The following describes two proteins that form a bound complex.

Sequence of protein 1:
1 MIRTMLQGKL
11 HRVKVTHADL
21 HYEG

Sequence of protein 2:
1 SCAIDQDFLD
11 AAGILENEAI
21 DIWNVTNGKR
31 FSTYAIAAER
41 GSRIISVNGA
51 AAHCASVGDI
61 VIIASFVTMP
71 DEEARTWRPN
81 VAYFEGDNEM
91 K

Interface contacts:
Residue G13 in protein 2 is in contact with residue Q7 in protein 1 (closest heavy-atom distance 3.5 Å).
Residue S46 in protein 2 contacts residue H17 in protein 1 (closest heavy-atom distance 3.1 Å).
Residue I45 in protein 2 interacts with residue K14 in protein 1 (closest heavy-atom distance 3.4 Å).
Residue V67 in protein 2 contacts residue T4 in protein 1 (closest heavy-atom distance 3.5 Å).
Residue I63 in protein 2 interacts with residue K9 in protein 1 (closest heavy-atom distance 3.1 Å).
Residue I45 in protein 2 contacts residue V15 in protein 1 (closest heavy-atom distance 3.6 Å).
Residue N80 in protein 2 is in contact with residue K9 in protein 1 (closest heavy-atom distance 2.9 Å).
Residue N80 in protein 2 interacts with residue Q7 in protein 1 (closest heavy-atom distance 2.8 Å).
Residue A74 in protein 2 is in contact with residue M5 in protein 1 (closest heavy-atom distance 3.6 Å).
Residue A82 in protein 2 interacts with residue K9 in protein 1 (closest heavy-atom distance 3.1 Å).
Residue A12 in protein 2 interacts with residue L10 in protein 1 (closest heavy-atom distance 3.6 Å).
Residue D59 in protein 2 contacts residue K14 in protein 1 (closest heavy-atom distance 3.4 Å).
Residue V67 in protein 2 contacts residue M5 in protein 1 (closest heavy-atom distance 2.8 Å).
Residue N80 in protein 2 contacts residue G8 in protein 1 (closest heavy-atom distance 2.8 Å).
Residue S65 in protein 2 contacts residue G8 in protein 1 (closest heavy-atom distance 3.2 Å).
Residue T68 in protein 2 is in contact with residue I2 in protein 1 (closest heavy-atom distance 3.4 Å).
Residue F84 in protein 2 contacts residue H11 in protein 1 (closest heavy-atom distance 3.1 Å).
Residue F66 in protein 2 contacts residue M5 in protein 1 (closest heavy-atom distance 3.2 Å).
Residue I44 in protein 2 interacts with residue T16 in protein 1 (closest heavy-atom distance 3.5 Å).
Residue I63 in protein 2 is in contact with residue L10 in protein 1 (closest heavy-atom distance 2.9 Å).
Residue H53 in protein 2 is in contact with residue L20 in protein 1 (closest heavy-atom distance 3.3 Å).
Residue V47 in protein 2 interacts with residue A18 in protein 1 (closest heavy-atom distance 3.2 Å).
Residue V61 in protein 2 interacts with residue R12 in protein 1 (closest heavy-atom distance 3.2 Å).
Residue S65 in protein 2 contacts residue Q7 in protein 1 (closest heavy-atom distance 2.8 Å).
Residue M69 in protein 2 is in contact with residue R3 in protein 1 (closest heavy-atom distance 2.8 Å).
Residue V67 in protein 2 contacts residue Q7 in protein 1 (closest heavy-atom distance 3.6 Å).
Residue S1 in protein 2 interacts with residue E23 in protein 1 (closest heavy-atom distance 2.6 Å).
Residue S56 in protein 2 contacts residue V15 in protein 1 (closest heavy-atom distance 3.5 Å).
Residue N48 in protein 2 is in contact with residue E23 in protein 1 (closest heavy-atom distance 3.2 Å).
Residue N48 in protein 2 contacts residue D19 in protein 1 (closest heavy-atom distance 3.3 Å).
Residue A12 in protein 2 is in contact with residue Q7 in protein 1 (closest heavy-atom distance 3.0 Å).
Residue D71 in protein 2 contacts residue R3 in protein 1 (closest heavy-atom distance 2.8 Å).
Residue I45 in protein 2 contacts residue T16 in protein 1 (closest heavy-atom distance 2.8 Å).
Residue A52 in protein 2 is in contact with residue L20 in protein 1 (closest heavy-atom distance 3.3 Å).
Residue F84 in protein 2 is in contact with residue V13 in protein 1 (closest heavy-atom distance 3.2 Å).
Residue I45 in protein 2 is in contact with residue H17 in protein 1 (closest heavy-atom distance 3.3 Å).
Residue A64 in protein 2 contacts residue G8 in protein 1 (closest heavy-atom distance 3.5 Å).
Residue M69 in protein 2 contacts residue I2 in protein 1 (closest heavy-atom distance 3.6 Å).
Residue G58 in protein 2 contacts residue V15 in protein 1 (closest heavy-atom distance 3.0 Å).
Residue D59 in protein 2 interacts with residue V15 in protein 1 (closest heavy-atom distance 2.9 Å).
Residue D71 in protein 2 contacts residue M1 in protein 1 (closest heavy-atom distance 3.3 Å).
Residue V47 in protein 2 is in contact with residue D19 in protein 1 (closest heavy-atom distance 3.0 Å).
Residue V61 in protein 2 is in contact with residue V13 in protein 1 (closest heavy-atom distance 2.9 Å).
Residue A82 in protein 2 is in contact with residue H11 in protein 1 (closest heavy-atom distance 2.8 Å).
Residue F84 in protein 2 contacts residue R12 in protein 1 (closest heavy-atom distance 3.6 Å).
Residue I60 in protein 2 is in contact with residue V13 in protein 1 (closest heavy-atom distance 3.5 Å).
Residue G49 in protein 2 is in contact with residue D19 in protein 1 (closest heavy-atom distance 2.8 Å).
Residue V47 in protein 2 interacts with residue H17 in protein 1 (closest heavy-atom distance 2.9 Å).
Residue W77 in protein 2 interacts with residue L6 in protein 1 (closest heavy-atom distance 2.8 Å).
Residue N88 in protein 2 is in contact with residue K14 in protein 1 (closest heavy-atom distance 2.8 Å).
Residue N88 in protein 2 interacts with residue T16 in protein 1 (closest heavy-atom distance 3.6 Å).
Residue T68 in protein 2 interacts with residue R3 in protein 1 (closest heavy-atom distance 3.0 Å).
Residue G58 in protein 2 is in contact with residue K14 in protein 1 (closest heavy-atom distance 3.3 Å).
Residue F66 in protein 2 contacts residue L6 in protein 1 (closest heavy-atom distance 3.6 Å).
Residue F8 in protein 2 contacts residue L10 in protein 1 (closest heavy-atom distance 3.4 Å).
Residue S1 in protein 2 is in contact with residue G24 in protein 1 (closest heavy-atom distance 1.4 Å).
Residue N48 in protein 2 contacts residue Y22 in protein 1 (closest heavy-atom distance 3.3 Å).
Residue I62 in protein 2 interacts with residue L10 in protein 1 (closest heavy-atom distance 3.4 Å).
Residue P79 in protein 2 is in contact with residue L6 in protein 1 (closest heavy-atom distance 3.6 Å).
Residue P79 in protein 2 contacts residue Q7 in protein 1 (closest heavy-atom distance 3.3 Å).